Interface contacts:
Residue L142 in the second protein is in contact with residue D23 in the first protein (closest heavy-atom distance 3.4 Å).
Residue L164 in the second protein contacts residue A34 in the first protein (closest heavy-atom distance 3.5 Å).
Residue F153 in the second protein is in contact with residue L30 in the first protein (closest heavy-atom distance 3.4 Å).
Residue G157 in the second protein is in contact with residue M33 in the first protein (closest heavy-atom distance 4.4 Å).
Residue M150 in the second protein contacts residue L26 in the first protein (closest heavy-atom distance 4.3 Å).
Residue I149 in the second protein is in contact with residue L30 in the first protein (closest heavy-atom distance 3.8 Å).
Residue A162 in the second protein interacts with residue A36 in the first protein (closest heavy-atom distance 4.0 Å).
Residue V146 in the second protein interacts with residue L26 in the first protein (closest heavy-atom distance 3.3 Å).
Residue F153 in the second protein interacts with residue M33 in the first protein (closest heavy-atom distance 4.7 Å).
Residue F153 in the second protein interacts with residue A34 in the first protein (closest heavy-atom distance 4.2 Å).

Sequence of the first protein:
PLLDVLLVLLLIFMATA

Sequence of the second protein:
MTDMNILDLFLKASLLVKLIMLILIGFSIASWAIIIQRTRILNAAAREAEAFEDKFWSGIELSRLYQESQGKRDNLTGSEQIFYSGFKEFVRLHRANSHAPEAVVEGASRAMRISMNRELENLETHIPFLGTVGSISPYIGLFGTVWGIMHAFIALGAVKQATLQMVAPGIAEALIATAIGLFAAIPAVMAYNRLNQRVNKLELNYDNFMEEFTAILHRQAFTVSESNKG

The following describes two proteins that form a bound complex.